Sequence of chain A:
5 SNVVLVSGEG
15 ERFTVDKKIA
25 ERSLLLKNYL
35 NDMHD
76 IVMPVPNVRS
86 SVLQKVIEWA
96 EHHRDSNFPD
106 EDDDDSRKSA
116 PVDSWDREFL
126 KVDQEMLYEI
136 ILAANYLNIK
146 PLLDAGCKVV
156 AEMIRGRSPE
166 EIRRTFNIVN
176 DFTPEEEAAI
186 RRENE

Contacts between the two chains:
Residue F5 in chain B contacts residue Q129 in chain A (closest heavy-atom distance 3.4 Å).
Residue C99 in chain B is in contact with residue I173 in chain A (closest heavy-atom distance 3.7 Å).
Residue E20 in chain B interacts with residue C152 in chain A (closest heavy-atom distance 3.4 Å).
Residue Y97 in chain B is in contact with residue F171 in chain A (closest heavy-atom distance 3.5 Å).
Residue L100 in chain B interacts with residue R162 in chain A (closest heavy-atom distance 3.5 Å).
Residue I17 in chain B is in contact with residue L137 in chain A (closest heavy-atom distance 3.7 Å).
Residue V21 in chain B interacts with residue V155 in chain A (closest heavy-atom distance 3.8 Å).
Residue I17 in chain B contacts residue I136 in chain A (closest heavy-atom distance 3.7 Å).
Residue D154 in chain B is in contact with residue D176 in chain A (closest heavy-atom distance 3.3 Å).
Residue Q444 in chain B contacts residue D110 in chain A (closest heavy-atom distance 3.9 Å).
Residue W94 in chain B contacts residue R168 in chain A (closest heavy-atom distance 3.5 Å).
Residue F23 in chain B interacts with residue R112 in chain A (closest heavy-atom distance 3.7 Å).
Residue H24 in chain B contacts residue K153 in chain A (closest heavy-atom distance 3.6 Å).
Residue N405 in chain B is in contact with residue F103 in chain A (closest heavy-atom distance 3.5 Å).
Residue F23 in chain B is in contact with residue D109 in chain A (closest heavy-atom distance 4.0 Å).
Residue V21 in chain B is in contact with residue C152 in chain A (closest heavy-atom distance 3.8 Å).
Residue Y97 in chain B interacts with residue I185 in chain A (closest heavy-atom distance 3.3 Å).
Residue F10 in chain B interacts with residue V155 in chain A (closest heavy-atom distance 4.0 Å).
Residue L25 in chain B is in contact with residue A156 in chain A (closest heavy-atom distance 3.4 Å).
Residue N28 in chain B contacts residue R160 in chain A (closest heavy-atom distance 3.3 Å).
Residue H24 in chain B is in contact with residue D149 in chain A (closest heavy-atom distance 3.3 Å).
Residue F10 in chain B contacts residue Y133 in chain A (closest heavy-atom distance 3.3 Å).
Residue W94 in chain B interacts with residue R169 in chain A (closest heavy-atom distance 3.7 Å).
Residue L11 in chain B interacts with residue I173 in chain A (closest heavy-atom distance 3.7 Å).
Residue L13 in chain B is in contact with residue Y133 in chain A (closest heavy-atom distance 4.1 Å).
Residue Y468 in chain B contacts residue D105 in chain A (closest heavy-atom distance 3.9 Å).
Residue H24 in chain B is in contact with residue R160 in chain A (closest heavy-atom distance 3.3 Å).
Residue F93 in chain B is in contact with residue N189 in chain A (closest heavy-atom distance 3.6 Å).
Residue Y468 in chain B is in contact with residue D107 in chain A (closest heavy-atom distance 2.8 Å).
Residue D98 in chain B is in contact with residue R162 in chain A (closest heavy-atom distance 3.1 Å).
Residue F5 in chain B contacts residue R162 in chain A (closest heavy-atom distance 3.9 Å).
Residue W151 in chain B contacts residue D176 in chain A (closest heavy-atom distance 3.1 Å).
Residue G31 in chain B is in contact with residue R160 in chain A (closest heavy-atom distance 3.5 Å).
Residue Y97 in chain B interacts with residue F177 in chain A (closest heavy-atom distance 4.1 Å).
Residue H24 in chain B is in contact with residue C152 in chain A (closest heavy-atom distance 3.9 Å).
Residue F93 in chain B interacts with residue I185 in chain A (closest heavy-atom distance 3.7 Å).
Residue V21 in chain B contacts residue A156 in chain A (closest heavy-atom distance 4.0 Å).
Residue F404 in chain B contacts residue D105 in chain A (closest heavy-atom distance 4.1 Å).
Residue R407 in chain B is in contact with residue N102 in chain A (closest heavy-atom distance 3.4 Å).
Residue L25 in chain B contacts residue R160 in chain A (closest heavy-atom distance 3.5 Å).
Residue W151 in chain B interacts with residue F177 in chain A (closest heavy-atom distance 3.5 Å).
Residue F5 in chain B contacts residue Y133 in chain A (closest heavy-atom distance 4.0 Å).
Residue K363 in chain B is in contact with residue D110 in chain A (closest heavy-atom distance 3.4 Å).
Residue F5 in chain B contacts residue M158 in chain A (closest heavy-atom distance 4.1 Å).
Residue D98 in chain B interacts with residue R168 in chain A (closest heavy-atom distance 2.9 Å).
Residue F5 in chain B interacts with residue I159 in chain A (closest heavy-atom distance 4.1 Å).
Residue Q444 in chain B is in contact with residue D108 in chain A (closest heavy-atom distance 3.9 Å).
Residue Y468 in chain B is in contact with residue D108 in chain A (closest heavy-atom distance 3.4 Å).
Residue H24 in chain B is in contact with residue R112 in chain A (closest heavy-atom distance 3.3 Å).
Residue C30 in chain B interacts with residue R160 in chain A (closest heavy-atom distance 3.6 Å).
Residue F93 in chain B contacts residue E188 in chain A (closest heavy-atom distance 3.7 Å).
Residue F29 in chain B is in contact with residue I159 in chain A (closest heavy-atom distance 4.0 Å).
Residue D16 in chain B interacts with residue N140 in chain A (closest heavy-atom distance 3.8 Å).
Residue Y91 in chain B contacts residue E165 in chain A (closest heavy-atom distance 4.0 Å).
Residue R9 in chain B contacts residue E130 in chain A (closest heavy-atom distance 3.0 Å).
Residue N6 in chain B interacts with residue Q129 in chain A (closest heavy-atom distance 3.8 Å).
Residue H24 in chain B is in contact with residue A156 in chain A (closest heavy-atom distance 4.0 Å).
Residue R469 in chain B interacts with residue S111 in chain A (closest heavy-atom distance 3.5 Å).
Residue I17 in chain B interacts with residue N140 in chain A (closest heavy-atom distance 3.3 Å).
Residue F29 in chain B is in contact with residue R160 in chain A (closest heavy-atom distance 3.4 Å).

Sequence of chain B:
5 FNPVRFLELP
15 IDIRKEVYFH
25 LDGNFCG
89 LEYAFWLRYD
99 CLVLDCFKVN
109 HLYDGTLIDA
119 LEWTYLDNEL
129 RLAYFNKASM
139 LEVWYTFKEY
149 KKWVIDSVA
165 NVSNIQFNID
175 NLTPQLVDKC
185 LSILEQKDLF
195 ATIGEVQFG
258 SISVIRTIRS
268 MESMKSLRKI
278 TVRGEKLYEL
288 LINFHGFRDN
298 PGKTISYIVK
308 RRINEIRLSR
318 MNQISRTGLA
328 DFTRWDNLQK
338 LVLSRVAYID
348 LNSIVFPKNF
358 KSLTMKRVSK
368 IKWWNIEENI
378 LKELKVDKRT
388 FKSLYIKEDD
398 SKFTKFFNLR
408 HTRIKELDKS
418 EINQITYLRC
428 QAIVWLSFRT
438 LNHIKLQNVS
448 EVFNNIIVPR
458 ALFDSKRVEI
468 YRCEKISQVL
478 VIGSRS

The following describes two proteins that form a bound complex.